Sequence of the first protein:
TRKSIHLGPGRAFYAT

This data describes a binding interaction between two proteins.

Contacts between the two chains:
Residue W92 in the second protein interacts with residue H8 in the first protein (closest heavy-atom distance 3.8 Å).
Residue R51 in the second protein is in contact with residue H8 in the first protein (closest heavy-atom distance 3.3 Å).
Residue W92 in the second protein interacts with residue I7 in the first protein (closest heavy-atom distance 3.5 Å).
Residue N31 in the second protein is in contact with residue L9 in the first protein (closest heavy-atom distance 5.0 Å).
Residue N31 in the second protein interacts with residue P11 in the first protein (closest heavy-atom distance 3.7 Å).
Residue Y33 in the second protein is in contact with residue L9 in the first protein (closest heavy-atom distance 2.8 Å).
Residue D94 in the second protein contacts residue L9 in the first protein (closest heavy-atom distance 4.4 Å).
Residue Y35 in the second protein is in contact with residue L9 in the first protein (closest heavy-atom distance 4.9 Å).
Residue W92 in the second protein interacts with residue L9 in the first protein (closest heavy-atom distance 3.8 Å).
Residue Y33 in the second protein interacts with residue G10 in the first protein (closest heavy-atom distance 3.4 Å).
Residue Y35 in the second protein is in contact with residue H8 in the first protein (closest heavy-atom distance 3.9 Å).
Residue P99 in the second protein contacts residue F15 in the first protein (closest heavy-atom distance 3.6 Å).
Residue G98 in the second protein is in contact with residue L9 in the first protein (closest heavy-atom distance 4.8 Å).
Residue N32 in the second protein interacts with residue G10 in the first protein (closest heavy-atom distance 4.4 Å).
Residue P99 in the second protein interacts with residue I7 in the first protein (closest heavy-atom distance 4.2 Å).
Residue N32 in the second protein is in contact with residue L9 in the first protein (closest heavy-atom distance 3.3 Å).
Residue P99 in the second protein is in contact with residue Y16 in the first protein (closest heavy-atom distance 3.9 Å).
Residue P99 in the second protein is in contact with residue L9 in the first protein (closest heavy-atom distance 4.2 Å).
Residue N32 in the second protein interacts with residue R13 in the first protein (closest heavy-atom distance 2.3 Å).
Residue Y33 in the second protein is in contact with residue H8 in the first protein (closest heavy-atom distance 3.5 Å).
Residue Y33 in the second protein interacts with residue P11 in the first protein (closest heavy-atom distance 3.5 Å).
Residue N31 in the second protein is in contact with residue R13 in the first protein (closest heavy-atom distance 3.8 Å).
Residue D94 in the second protein interacts with residue R13 in the first protein (closest heavy-atom distance 4.1 Å).
Residue N31 in the second protein contacts residue G10 in the first protein (closest heavy-atom distance 4.2 Å).
Residue G98 in the second protein interacts with residue F15 in the first protein (closest heavy-atom distance 3.6 Å).
Residue G97 in the second protein contacts residue F15 in the first protein (closest heavy-atom distance 2.9 Å).

Sequence of the second protein:
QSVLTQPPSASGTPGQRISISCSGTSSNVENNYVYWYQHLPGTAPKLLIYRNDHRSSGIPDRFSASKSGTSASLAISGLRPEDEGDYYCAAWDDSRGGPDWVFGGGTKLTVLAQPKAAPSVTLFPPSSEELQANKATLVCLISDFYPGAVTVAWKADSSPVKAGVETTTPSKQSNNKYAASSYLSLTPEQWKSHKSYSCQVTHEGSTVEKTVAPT